The following describes two proteins that form a bound complex.

Sequence of the first protein:
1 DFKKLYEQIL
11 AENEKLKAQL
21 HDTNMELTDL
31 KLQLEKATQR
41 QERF

Residue-level contacts at the interface:
Residue T38 in the first protein is in contact with residue L34 in the second protein (closest heavy-atom distance 3.5 Å).
Residue T23 in the first protein contacts residue L27 in the second protein (closest heavy-atom distance 3.9 Å).
Residue L34 in the first protein contacts residue L34 in the second protein (closest heavy-atom distance 3.6 Å).
Residue L34 in the first protein contacts residue A37 in the second protein (closest heavy-atom distance 3.7 Å).
Residue Q39 in the first protein interacts with residue T38 in the second protein (closest heavy-atom distance 3.5 Å).
Residue I9 in the first protein interacts with residue I9 in the second protein (closest heavy-atom distance 3.5 Å).
Residue L10 in the first protein interacts with residue I9 in the second protein (closest heavy-atom distance 3.6 Å).
Residue Q19 in the first protein interacts with residue Q19 in the second protein (closest heavy-atom distance 4.4 Å).
Residue R40 in the first protein interacts with residue Q41 in the second protein (closest heavy-atom distance 4.2 Å).
Residue I9 in the first protein interacts with residue N13 in the second protein (closest heavy-atom distance 3.8 Å).
Residue L30 in the first protein is in contact with residue K31 in the second protein (closest heavy-atom distance 4.4 Å).
Residue L30 in the first protein interacts with residue L27 in the second protein (closest heavy-atom distance 3.8 Å).
Residue L16 in the first protein is in contact with residue L20 in the second protein (closest heavy-atom distance 3.5 Å).
Residue L5 in the first protein contacts residue L5 in the second protein (closest heavy-atom distance 3.8 Å).
Residue E26 in the first protein contacts residue L27 in the second protein (closest heavy-atom distance 3.6 Å).
Residue L20 in the first protein interacts with residue Q19 in the second protein (closest heavy-atom distance 3.2 Å).
Residue T23 in the first protein contacts residue N24 in the second protein (closest heavy-atom distance 3.2 Å).
Residue Q39 in the first protein is in contact with residue Q41 in the second protein (closest heavy-atom distance 4.0 Å).
Residue F2 in the first protein contacts residue F2 in the second protein (closest heavy-atom distance 3.6 Å).
Residue L16 in the first protein is in contact with residue Q19 in the second protein (closest heavy-atom distance 4.2 Å).
Residue L30 in the first protein is in contact with residue L30 in the second protein (closest heavy-atom distance 3.7 Å).
Residue Q39 in the first protein contacts residue Q39 in the second protein (closest heavy-atom distance 3.1 Å).
Residue K31 in the first protein is in contact with residue L30 in the second protein (closest heavy-atom distance 3.5 Å).
Residue L27 in the first protein contacts residue L30 in the second protein (closest heavy-atom distance 3.9 Å).
Residue L27 in the first protein interacts with residue L27 in the second protein (closest heavy-atom distance 3.6 Å).
Residue F2 in the first protein contacts residue L5 in the second protein (closest heavy-atom distance 4.1 Å).
Residue E12 in the first protein interacts with residue N13 in the second protein (closest heavy-atom distance 3.5 Å).
Residue Q41 in the first protein is in contact with residue R40 in the second protein (closest heavy-atom distance 4.2 Å).
Residue L5 in the first protein is in contact with residue Y6 in the second protein (closest heavy-atom distance 3.6 Å).
Residue R43 in the first protein interacts with residue R43 in the second protein (closest heavy-atom distance 3.4 Å).
Residue Q41 in the first protein contacts residue Q41 in the second protein (closest heavy-atom distance 2.8 Å).
Residue Y6 in the first protein interacts with residue I9 in the second protein (closest heavy-atom distance 3.6 Å).
Residue N24 in the first protein contacts residue T23 in the second protein (closest heavy-atom distance 3.3 Å).
Residue N13 in the first protein interacts with residue E12 in the second protein (closest heavy-atom distance 3.3 Å).
Residue Q33 in the first protein interacts with residue L34 in the second protein (closest heavy-atom distance 3.3 Å).
Residue L34 in the first protein contacts residue L30 in the second protein (closest heavy-atom distance 3.7 Å).
Residue Q41 in the first protein is in contact with residue L34 in the second protein (closest heavy-atom distance 3.4 Å).
Residue L27 in the first protein is in contact with residue T23 in the second protein (closest heavy-atom distance 3.7 Å).
Residue L16 in the first protein is in contact with residue N13 in the second protein (closest heavy-atom distance 3.3 Å).
Residue K17 in the first protein interacts with residue L16 in the second protein (closest heavy-atom distance 3.6 Å).
Residue L16 in the first protein interacts with residue L16 in the second protein (closest heavy-atom distance 3.7 Å).
Residue L16 in the first protein contacts residue K17 in the second protein (closest heavy-atom distance 4.4 Å).
Residue N13 in the first protein contacts residue I9 in the second protein (closest heavy-atom distance 3.8 Å).
Residue T23 in the first protein is in contact with residue T23 in the second protein (closest heavy-atom distance 3.7 Å).
Residue I9 in the first protein is in contact with residue Y6 in the second protein (closest heavy-atom distance 3.4 Å).
Residue N13 in the first protein is in contact with residue L16 in the second protein (closest heavy-atom distance 3.3 Å).
Residue Y6 in the first protein interacts with residue L5 in the second protein (closest heavy-atom distance 3.5 Å).
Residue L27 in the first protein is in contact with residue E26 in the second protein (closest heavy-atom distance 3.4 Å).
Residue L34 in the first protein interacts with residue Q33 in the second protein (closest heavy-atom distance 3.4 Å).
Residue N13 in the first protein contacts residue N13 in the second protein (closest heavy-atom distance 3.8 Å).
Residue L20 in the first protein contacts residue L20 in the second protein (closest heavy-atom distance 4.5 Å).
Residue L20 in the first protein contacts residue L16 in the second protein (closest heavy-atom distance 3.9 Å).
Residue L30 in the first protein contacts residue L34 in the second protein (closest heavy-atom distance 3.7 Å).
Residue I9 in the first protein interacts with residue L10 in the second protein (closest heavy-atom distance 3.7 Å).
Residue L5 in the first protein contacts residue F2 in the second protein (closest heavy-atom distance 3.8 Å).
Residue Q19 in the first protein is in contact with residue L20 in the second protein (closest heavy-atom distance 3.2 Å).
Residue Q39 in the first protein is in contact with residue L34 in the second protein (closest heavy-atom distance 4.0 Å).
Residue T38 in the first protein contacts residue T38 in the second protein (closest heavy-atom distance 3.1 Å).
Residue Q39 in the first protein contacts residue R40 in the second protein (closest heavy-atom distance 3.4 Å).
Residue R43 in the first protein is in contact with residue L27 in the second protein (closest heavy-atom distance 3.5 Å).

Sequence of the second protein:
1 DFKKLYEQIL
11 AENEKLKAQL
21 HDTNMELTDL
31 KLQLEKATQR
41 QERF